These two protein chains interact to form a complex.

Sequence of chain A:
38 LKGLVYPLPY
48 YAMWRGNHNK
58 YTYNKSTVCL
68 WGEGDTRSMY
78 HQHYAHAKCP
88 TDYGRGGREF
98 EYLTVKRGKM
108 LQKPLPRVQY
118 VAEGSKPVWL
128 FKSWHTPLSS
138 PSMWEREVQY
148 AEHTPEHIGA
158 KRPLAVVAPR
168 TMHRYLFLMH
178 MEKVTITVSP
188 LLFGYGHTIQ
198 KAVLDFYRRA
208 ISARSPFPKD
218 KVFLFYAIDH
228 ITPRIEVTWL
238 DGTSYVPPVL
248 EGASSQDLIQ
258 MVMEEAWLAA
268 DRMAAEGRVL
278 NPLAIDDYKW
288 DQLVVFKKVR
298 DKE

Sequence of chain B:
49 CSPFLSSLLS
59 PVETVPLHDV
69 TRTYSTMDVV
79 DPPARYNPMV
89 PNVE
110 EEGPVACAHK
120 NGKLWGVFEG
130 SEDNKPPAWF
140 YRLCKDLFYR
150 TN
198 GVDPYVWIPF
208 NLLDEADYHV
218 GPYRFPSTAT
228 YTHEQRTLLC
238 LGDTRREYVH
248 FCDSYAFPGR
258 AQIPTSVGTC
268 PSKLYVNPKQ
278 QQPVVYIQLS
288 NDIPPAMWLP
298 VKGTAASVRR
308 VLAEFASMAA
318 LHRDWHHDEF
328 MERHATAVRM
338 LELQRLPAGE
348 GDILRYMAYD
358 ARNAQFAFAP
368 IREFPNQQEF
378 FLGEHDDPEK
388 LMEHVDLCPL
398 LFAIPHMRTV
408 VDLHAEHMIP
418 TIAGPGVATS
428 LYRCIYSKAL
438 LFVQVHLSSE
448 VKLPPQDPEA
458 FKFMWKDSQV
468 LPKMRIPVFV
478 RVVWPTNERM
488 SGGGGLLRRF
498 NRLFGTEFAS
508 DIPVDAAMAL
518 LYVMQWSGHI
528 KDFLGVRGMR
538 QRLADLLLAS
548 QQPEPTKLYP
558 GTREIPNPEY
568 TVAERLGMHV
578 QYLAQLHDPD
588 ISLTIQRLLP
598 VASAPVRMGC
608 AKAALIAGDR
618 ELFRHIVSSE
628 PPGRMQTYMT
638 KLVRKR

Interface contacts:
Residue P81 in chain B contacts residue F128 in chain A (closest heavy-atom distance 3.3 Å).
Residue L468 in chain B is in contact with residue H132 in chain A (closest heavy-atom distance 3.7 Å).
Residue Q466 in chain B interacts with residue P134 in chain A (closest heavy-atom distance 3.3 Å).
Residue D67 in chain B contacts residue D283 in chain A (closest heavy-atom distance 3.1 Å).
Residue P81 in chain B is in contact with residue S139 in chain A (closest heavy-atom distance 3.3 Å).
Residue N85 in chain B interacts with residue V125 in chain A (closest heavy-atom distance 3.3 Å).
Residue E561 in chain B is in contact with residue K294 in chain A (closest heavy-atom distance 3.7 Å).
Residue Q466 in chain B interacts with residue S136 in chain A (closest heavy-atom distance 3.8 Å).
Residue H411 in chain B contacts residue H132 in chain A (closest heavy-atom distance 3.9 Å).
Residue R83 in chain B interacts with residue E142 in chain A (closest heavy-atom distance 2.3 Å).
Residue D464 in chain B contacts residue R211 in chain A (closest heavy-atom distance 3.2 Å).
Residue Y84 in chain B is in contact with residue W126 in chain A (closest heavy-atom distance 3.2 Å).
Residue D67 in chain B interacts with residue P213 in chain A (closest heavy-atom distance 4.0 Å).
Residue L65 in chain B is in contact with residue A281 in chain A (closest heavy-atom distance 3.5 Å).
Residue A457 in chain B interacts with residue R297 in chain A (closest heavy-atom distance 3.8 Å).
Residue Q466 in chain B contacts residue L280 in chain A (closest heavy-atom distance 2.9 Å).
Residue R83 in chain B contacts residue L127 in chain A (closest heavy-atom distance 3.8 Å).
Residue V68 in chain B is in contact with residue D284 in chain A (closest heavy-atom distance 3.3 Å).
Residue D464 in chain B is in contact with residue L280 in chain A (closest heavy-atom distance 3.5 Å).
Residue S465 in chain B interacts with residue P134 in chain A (closest heavy-atom distance 3.9 Å).
Residue D464 in chain B is in contact with residue K286 in chain A (closest heavy-atom distance 2.4 Å).
Residue R83 in chain B is in contact with residue R159 in chain A (closest heavy-atom distance 3.4 Å).
Residue V467 in chain B contacts residue P279 in chain A (closest heavy-atom distance 3.6 Å).
Residue W462 in chain B interacts with residue I282 in chain A (closest heavy-atom distance 3.8 Å).
Residue Y84 in chain B is in contact with residue V125 in chain A (closest heavy-atom distance 3.3 Å).
Residue P86 in chain B contacts residue P124 in chain A (closest heavy-atom distance 3.3 Å).
Residue F460 in chain B contacts residue L290 in chain A (closest heavy-atom distance 3.6 Å).
Residue E456 in chain B interacts with residue R297 in chain A (closest heavy-atom distance 3.6 Å).
Residue P64 in chain B is in contact with residue N278 in chain A (closest heavy-atom distance 3.7 Å).
Residue A82 in chain B contacts residue F128 in chain A (closest heavy-atom distance 3.1 Å).
Residue D464 in chain B is in contact with residue Y172 in chain A (closest heavy-atom distance 3.7 Å).
Residue S465 in chain B interacts with residue L280 in chain A (closest heavy-atom distance 3.6 Å).
Residue D454 in chain B contacts residue K294 in chain A (closest heavy-atom distance 2.9 Å).
Residue M461 in chain B contacts residue K286 in chain A (closest heavy-atom distance 2.9 Å).
Residue R83 in chain B is in contact with residue Q146 in chain A (closest heavy-atom distance 2.9 Å).
Residue Y84 in chain B is in contact with residue F128 in chain A (closest heavy-atom distance 3.8 Å).
Residue P81 in chain B is in contact with residue T133 in chain A (closest heavy-atom distance 3.2 Å).
Residue L410 in chain B interacts with residue H132 in chain A (closest heavy-atom distance 3.8 Å).
Residue V467 in chain B interacts with residue L280 in chain A (closest heavy-atom distance 3.6 Å).
Residue V68 in chain B is in contact with residue P213 in chain A (closest heavy-atom distance 3.3 Å).
Residue M461 in chain B is in contact with residue L290 in chain A (closest heavy-atom distance 3.5 Å).
Residue R83 in chain B interacts with residue W126 in chain A (closest heavy-atom distance 3.2 Å).
Residue Y556 in chain B is in contact with residue I282 in chain A (closest heavy-atom distance 3.5 Å).
Residue P86 in chain B is in contact with residue K123 in chain A (closest heavy-atom distance 3.8 Å).
Residue L468 in chain B contacts residue P134 in chain A (closest heavy-atom distance 3.6 Å).
Residue H411 in chain B contacts residue W131 in chain A (closest heavy-atom distance 3.3 Å).
Residue H66 in chain B contacts residue N278 in chain A (closest heavy-atom distance 3.7 Å).
Residue D464 in chain B interacts with residue S136 in chain A (closest heavy-atom distance 3.9 Å).
Residue F460 in chain B interacts with residue Q289 in chain A (closest heavy-atom distance 3.8 Å).
Residue D383 in chain B interacts with residue H132 in chain A (closest heavy-atom distance 3.4 Å).
Residue D384 in chain B contacts residue H132 in chain A (closest heavy-atom distance 3.7 Å).
Residue P81 in chain B is in contact with residue L127 in chain A (closest heavy-atom distance 3.9 Å).
Residue M461 in chain B contacts residue I282 in chain A (closest heavy-atom distance 3.6 Å).
Residue V78 in chain B is in contact with residue H132 in chain A (closest heavy-atom distance 3.9 Å).
Residue M461 in chain B is in contact with residue W287 in chain A (closest heavy-atom distance 3.5 Å).
Residue A457 in chain B is in contact with residue L290 in chain A (closest heavy-atom distance 3.9 Å).
Residue D454 in chain B contacts residue R297 in chain A (closest heavy-atom distance 3.8 Å).
Residue K463 in chain B interacts with residue S136 in chain A (closest heavy-atom distance 3.7 Å).
Residue F460 in chain B contacts residue K286 in chain A (closest heavy-atom distance 2.8 Å).
Residue Y556 in chain B is in contact with residue W287 in chain A (closest heavy-atom distance 3.6 Å).